Sequence of the first protein:
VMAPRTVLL

These two protein chains interact to form a complex.

Residue-level contacts at the interface:
Residue Y123 in the second protein interacts with residue L9 in the first protein (closest heavy-atom distance 4.4 Å).
Residue W97 in the second protein is in contact with residue T6 in the first protein (closest heavy-atom distance 3.2 Å).
Residue T163 in the second protein contacts residue V1 in the first protein (closest heavy-atom distance 4.5 Å).
Residue W133 in the second protein interacts with residue V7 in the first protein (closest heavy-atom distance 4.2 Å).
Residue L5 in the second protein interacts with residue V1 in the first protein (closest heavy-atom distance 4.3 Å).
Residue K146 in the second protein is in contact with residue L9 in the first protein (closest heavy-atom distance 3.3 Å).
Residue F116 in the second protein interacts with residue L9 in the first protein (closest heavy-atom distance 4.6 Å).
Residue Y171 in the second protein interacts with residue V1 in the first protein (closest heavy-atom distance 3.0 Å).
Residue L81 in the second protein interacts with residue L9 in the first protein (closest heavy-atom distance 3.9 Å).
Residue F74 in the second protein is in contact with residue T6 in the first protein (closest heavy-atom distance 3.2 Å).
Residue N77 in the second protein contacts residue L8 in the first protein (closest heavy-atom distance 3.5 Å).
Residue I73 in the second protein is in contact with residue T6 in the first protein (closest heavy-atom distance 3.3 Å).
Residue H9 in the second protein contacts residue M2 in the first protein (closest heavy-atom distance 3.4 Å).
Residue E63 in the second protein interacts with residue V1 in the first protein (closest heavy-atom distance 3.0 Å).
Residue Q156 in the second protein interacts with residue V7 in the first protein (closest heavy-atom distance 4.3 Å).
Residue Y159 in the second protein contacts residue V1 in the first protein (closest heavy-atom distance 2.7 Å).
Residue S24 in the second protein is in contact with residue M2 in the first protein (closest heavy-atom distance 4.8 Å).
Residue Y159 in the second protein is in contact with residue M2 in the first protein (closest heavy-atom distance 3.9 Å).
Residue M45 in the second protein is in contact with residue M2 in the first protein (closest heavy-atom distance 4.1 Å).
Residue L124 in the second protein contacts residue L9 in the first protein (closest heavy-atom distance 4.0 Å).
Residue T80 in the second protein interacts with residue L9 in the first protein (closest heavy-atom distance 3.2 Å).
Residue Y59 in the second protein interacts with residue V1 in the first protein (closest heavy-atom distance 3.5 Å).
Residue L95 in the second protein interacts with residue L9 in the first protein (closest heavy-atom distance 4.0 Å).
Residue Y84 in the second protein contacts residue L9 in the first protein (closest heavy-atom distance 2.8 Å).
Residue H99 in the second protein interacts with residue M2 in the first protein (closest heavy-atom distance 4.6 Å).
Residue N77 in the second protein interacts with residue L9 in the first protein (closest heavy-atom distance 2.9 Å).
Residue W97 in the second protein is in contact with residue R5 in the first protein (closest heavy-atom distance 4.2 Å).
Residue H155 in the second protein interacts with residue R5 in the first protein (closest heavy-atom distance 2.8 Å).
Residue K146 in the second protein is in contact with residue L8 in the first protein (closest heavy-atom distance 4.4 Å).
Residue Y159 in the second protein contacts residue P4 in the first protein (closest heavy-atom distance 3.9 Å).
Residue T70 in the second protein is in contact with residue T6 in the first protein (closest heavy-atom distance 4.3 Å).
Residue H99 in the second protein interacts with residue A3 in the first protein (closest heavy-atom distance 4.2 Å).
Residue Q156 in the second protein interacts with residue A3 in the first protein (closest heavy-atom distance 4.4 Å).
Residue E152 in the second protein is in contact with residue T6 in the first protein (closest heavy-atom distance 3.8 Å).
Residue F116 in the second protein interacts with residue V7 in the first protein (closest heavy-atom distance 3.9 Å).
Residue Y159 in the second protein is in contact with residue A3 in the first protein (closest heavy-atom distance 3.4 Å).
Residue E152 in the second protein interacts with residue R5 in the first protein (closest heavy-atom distance 2.7 Å).
Residue Q156 in the second protein is in contact with residue R5 in the first protein (closest heavy-atom distance 2.7 Å).
Residue Y7 in the second protein is in contact with residue M2 in the first protein (closest heavy-atom distance 3.2 Å).
Residue E152 in the second protein contacts residue V7 in the first protein (closest heavy-atom distance 4.3 Å).
Residue S147 in the second protein is in contact with residue V7 in the first protein (closest heavy-atom distance 4.0 Å).
Residue E152 in the second protein is in contact with residue L8 in the first protein (closest heavy-atom distance 3.7 Å).
Residue S66 in the second protein contacts residue P4 in the first protein (closest heavy-atom distance 4.3 Å).
Residue Y7 in the second protein interacts with residue V1 in the first protein (closest heavy-atom distance 3.1 Å).
Residue N77 in the second protein is in contact with residue V7 in the first protein (closest heavy-atom distance 2.9 Å).
Residue I73 in the second protein contacts residue V7 in the first protein (closest heavy-atom distance 3.6 Å).
Residue F116 in the second protein contacts residue T6 in the first protein (closest heavy-atom distance 4.6 Å).
Residue E63 in the second protein is in contact with residue M2 in the first protein (closest heavy-atom distance 3.0 Å).
Residue I73 in the second protein interacts with residue L8 in the first protein (closest heavy-atom distance 4.0 Å).
Residue R62 in the second protein contacts residue V1 in the first protein (closest heavy-atom distance 4.3 Å).
Residue S147 in the second protein is in contact with residue L8 in the first protein (closest heavy-atom distance 4.3 Å).
Residue S143 in the second protein contacts residue L9 in the first protein (closest heavy-atom distance 2.8 Å).
Residue V76 in the second protein interacts with residue L8 in the first protein (closest heavy-atom distance 4.5 Å).
Residue W97 in the second protein is in contact with residue A3 in the first protein (closest heavy-atom distance 4.5 Å).
Residue T70 in the second protein is in contact with residue M2 in the first protein (closest heavy-atom distance 3.8 Å).
Residue A67 in the second protein interacts with residue M2 in the first protein (closest heavy-atom distance 3.7 Å).
Residue S66 in the second protein interacts with residue M2 in the first protein (closest heavy-atom distance 3.7 Å).
Residue W167 in the second protein contacts residue V1 in the first protein (closest heavy-atom distance 3.8 Å).
Residue Q156 in the second protein is in contact with residue T6 in the first protein (closest heavy-atom distance 4.2 Å).
Residue S66 in the second protein contacts residue A3 in the first protein (closest heavy-atom distance 4.3 Å).

Sequence of the second protein:
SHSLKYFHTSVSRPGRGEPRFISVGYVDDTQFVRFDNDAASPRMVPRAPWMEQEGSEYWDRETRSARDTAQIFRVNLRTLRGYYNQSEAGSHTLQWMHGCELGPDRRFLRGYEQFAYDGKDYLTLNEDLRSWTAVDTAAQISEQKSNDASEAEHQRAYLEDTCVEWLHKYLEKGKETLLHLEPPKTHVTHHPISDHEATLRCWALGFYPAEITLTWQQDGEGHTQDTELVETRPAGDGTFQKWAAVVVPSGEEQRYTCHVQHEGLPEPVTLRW